Sequence of protein 2:
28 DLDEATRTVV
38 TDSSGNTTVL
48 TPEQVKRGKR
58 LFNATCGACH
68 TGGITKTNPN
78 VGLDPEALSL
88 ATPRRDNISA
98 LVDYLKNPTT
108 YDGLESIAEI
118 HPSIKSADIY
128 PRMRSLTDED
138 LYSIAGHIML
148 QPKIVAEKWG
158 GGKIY

This data describes a binding interaction between two proteins.

Contacts between the two chains:
Residue Y96 in protein 1 is in contact with residue M130 in protein 2 (closest heavy-atom distance 4.8 Å).
Residue Y96 in protein 1 contacts residue R57 in protein 2 (closest heavy-atom distance 3.8 Å).
Residue V95 in protein 1 interacts with residue R57 in protein 2 (closest heavy-atom distance 2.5 Å).
Residue D84 in protein 1 contacts residue K53 in protein 2 (closest heavy-atom distance 2.6 Å).
Residue Y96 in protein 1 interacts with residue R129 in protein 2 (closest heavy-atom distance 3.7 Å).
Residue F106 in protein 1 interacts with residue D125 in protein 2 (closest heavy-atom distance 4.3 Å).
Residue L105 in protein 1 is in contact with residue D135 in protein 2 (closest heavy-atom distance 3.1 Å).
Residue Q85 in protein 1 interacts with residue E50 in protein 2 (closest heavy-atom distance 2.3 Å).
Residue S74 in protein 1 interacts with residue K53 in protein 2 (closest heavy-atom distance 4.7 Å).
Residue E113 in protein 1 interacts with residue D125 in protein 2 (closest heavy-atom distance 3.1 Å).
Residue V99 in protein 1 is in contact with residue S132 in protein 2 (closest heavy-atom distance 3.6 Å).
Residue K98 in protein 1 interacts with residue S132 in protein 2 (closest heavy-atom distance 3.3 Å).
Residue V95 in protein 1 contacts residue A61 in protein 2 (closest heavy-atom distance 3.9 Å).
Residue T73 in protein 1 interacts with residue K53 in protein 2 (closest heavy-atom distance 3.3 Å).
Residue Y120 in protein 1 is in contact with residue E116 in protein 2 (closest heavy-atom distance 4.1 Å).
Residue Y96 in protein 1 contacts residue T62 in protein 2 (closest heavy-atom distance 2.6 Å).
Residue F106 in protein 1 is in contact with residue L133 in protein 2 (closest heavy-atom distance 4.9 Å).
Residue D84 in protein 1 is in contact with residue E50 in protein 2 (closest heavy-atom distance 3.9 Å).
Residue Y75 in protein 1 interacts with residue V52 in protein 2 (closest heavy-atom distance 4.5 Å).
Residue G72 in protein 1 interacts with residue K53 in protein 2 (closest heavy-atom distance 4.6 Å).
Residue S94 in protein 1 interacts with residue R57 in protein 2 (closest heavy-atom distance 4.2 Å).
Residue V95 in protein 1 is in contact with residue L58 in protein 2 (closest heavy-atom distance 3.9 Å).
Residue F106 in protein 1 is in contact with residue M130 in protein 2 (closest heavy-atom distance 4.5 Å).
Residue A104 in protein 1 is in contact with residue R131 in protein 2 (closest heavy-atom distance 4.6 Å).
Residue Y75 in protein 1 interacts with residue L29 in protein 2 (closest heavy-atom distance 3.6 Å).
Residue D103 in protein 1 is in contact with residue D135 in protein 2 (closest heavy-atom distance 4.5 Å).
Residue R116 in protein 1 contacts residue E116 in protein 2 (closest heavy-atom distance 3.1 Å).
Residue D103 in protein 1 is in contact with residue L133 in protein 2 (closest heavy-atom distance 4.1 Å).
Residue F106 in protein 1 interacts with residue A124 in protein 2 (closest heavy-atom distance 3.6 Å).
Residue L105 in protein 1 contacts residue I121 in protein 2 (closest heavy-atom distance 4.1 Å).
Residue Y75 in protein 1 is in contact with residue K53 in protein 2 (closest heavy-atom distance 3.8 Å).
Residue R116 in protein 1 contacts residue S123 in protein 2 (closest heavy-atom distance 3.4 Å).
Residue L105 in protein 1 is in contact with residue L138 in protein 2 (closest heavy-atom distance 4.4 Å).
Residue Q85 in protein 1 contacts residue R54 in protein 2 (closest heavy-atom distance 2.8 Å).
Residue K117 in protein 1 is in contact with residue D125 in protein 2 (closest heavy-atom distance 4.4 Å).
Residue A87 in protein 1 contacts residue R54 in protein 2 (closest heavy-atom distance 4.4 Å).
Residue D103 in protein 1 interacts with residue T134 in protein 2 (closest heavy-atom distance 3.4 Å).
Residue R116 in protein 1 contacts residue I126 in protein 2 (closest heavy-atom distance 4.1 Å).
Residue Y75 in protein 1 interacts with residue P49 in protein 2 (closest heavy-atom distance 3.0 Å).
Residue D103 in protein 1 is in contact with residue E136 in protein 2 (closest heavy-atom distance 4.9 Å).
Residue Y75 in protein 1 contacts residue E50 in protein 2 (closest heavy-atom distance 4.7 Å).
Residue Y96 in protein 1 is in contact with residue L133 in protein 2 (closest heavy-atom distance 3.2 Å).
Residue Y120 in protein 1 contacts residue I126 in protein 2 (closest heavy-atom distance 4.2 Å).
Residue R116 in protein 1 interacts with residue A115 in protein 2 (closest heavy-atom distance 4.7 Å).
Residue A104 in protein 1 interacts with residue T134 in protein 2 (closest heavy-atom distance 4.4 Å).
Residue E153 in protein 1 is in contact with residue I126 in protein 2 (closest heavy-atom distance 4.9 Å).
Residue F106 in protein 1 is in contact with residue I121 in protein 2 (closest heavy-atom distance 4.7 Å).
Residue Q85 in protein 1 is in contact with residue R57 in protein 2 (closest heavy-atom distance 4.8 Å).
Residue G97 in protein 1 is in contact with residue S132 in protein 2 (closest heavy-atom distance 4.2 Å).
Residue Y75 in protein 1 is in contact with residue R34 in protein 2 (closest heavy-atom distance 4.9 Å).
Residue Y96 in protein 1 is in contact with residue S132 in protein 2 (closest heavy-atom distance 3.5 Å).
Residue L105 in protein 1 is in contact with residue T134 in protein 2 (closest heavy-atom distance 3.5 Å).
Residue R116 in protein 1 interacts with residue K122 in protein 2 (closest heavy-atom distance 3.4 Å).
Residue A104 in protein 1 is in contact with residue L133 in protein 2 (closest heavy-atom distance 3.9 Å).
Residue V99 in protein 1 contacts residue R131 in protein 2 (closest heavy-atom distance 3.8 Å).
Residue R116 in protein 1 interacts with residue D125 in protein 2 (closest heavy-atom distance 3.1 Å).
Residue L105 in protein 1 interacts with residue K103 in protein 2 (closest heavy-atom distance 3.7 Å).
Residue F106 in protein 1 contacts residue R131 in protein 2 (closest heavy-atom distance 3.6 Å).
Residue Y96 in protein 1 interacts with residue L58 in protein 2 (closest heavy-atom distance 3.6 Å).
Residue L105 in protein 1 contacts residue L133 in protein 2 (closest heavy-atom distance 3.2 Å).

Sequence of protein 1:
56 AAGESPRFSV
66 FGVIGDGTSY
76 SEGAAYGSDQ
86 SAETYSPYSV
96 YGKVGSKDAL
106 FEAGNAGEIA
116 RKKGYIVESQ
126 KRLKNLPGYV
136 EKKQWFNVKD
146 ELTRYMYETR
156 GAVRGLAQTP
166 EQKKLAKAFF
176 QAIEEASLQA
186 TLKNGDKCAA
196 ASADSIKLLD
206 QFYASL